Contacts between the two chains:
Residue A16 in protein 1 contacts residue F4 in protein 2 (closest heavy-atom distance 3.9 Å).
Residue Y58 in protein 1 is in contact with residue R2 in protein 2 (closest heavy-atom distance 2.6 Å).
Residue F53 in protein 1 contacts residue V6 in protein 2 (closest heavy-atom distance 3.7 Å).
Residue L57 in protein 1 is in contact with residue F4 in protein 2 (closest heavy-atom distance 2.8 Å).
Residue D56 in protein 1 interacts with residue F4 in protein 2 (closest heavy-atom distance 2.8 Å).
Residue I54 in protein 1 contacts residue I8 in protein 2 (closest heavy-atom distance 4.8 Å).
Residue N43 in protein 1 contacts residue M5 in protein 2 (closest heavy-atom distance 4.3 Å).
Residue V31 in protein 1 contacts residue I8 in protein 2 (closest heavy-atom distance 5.0 Å).
Residue I55 in protein 1 is in contact with residue M5 in protein 2 (closest heavy-atom distance 3.5 Å).
Residue D56 in protein 1 is in contact with residue V6 in protein 2 (closest heavy-atom distance 5.0 Å).
Residue A16 in protein 1 contacts residue V6 in protein 2 (closest heavy-atom distance 3.7 Å).
Residue D56 in protein 1 contacts residue S3 in protein 2 (closest heavy-atom distance 3.2 Å).
Residue V6 in protein 1 is in contact with residue R2 in protein 2 (closest heavy-atom distance 4.4 Å).
Residue I54 in protein 1 contacts residue M5 in protein 2 (closest heavy-atom distance 3.7 Å).
Residue Y58 in protein 1 contacts residue F4 in protein 2 (closest heavy-atom distance 3.9 Å).
Residue G51 in protein 1 is in contact with residue T10 in protein 2 (closest heavy-atom distance 2.7 Å).
Residue E13 in protein 1 interacts with residue F4 in protein 2 (closest heavy-atom distance 3.8 Å).
Residue I55 in protein 1 contacts residue I8 in protein 2 (closest heavy-atom distance 4.7 Å).
Residue I54 in protein 1 contacts residue V6 in protein 2 (closest heavy-atom distance 3.4 Å).
Residue V30 in protein 1 is in contact with residue I8 in protein 2 (closest heavy-atom distance 4.3 Å).
Residue E52 in protein 1 is in contact with residue T10 in protein 2 (closest heavy-atom distance 4.9 Å).
Residue E52 in protein 1 interacts with residue R9 in protein 2 (closest heavy-atom distance 4.4 Å).
Residue L19 in protein 1 contacts residue I8 in protein 2 (closest heavy-atom distance 3.9 Å).
Residue T5 in protein 1 is in contact with residue F4 in protein 2 (closest heavy-atom distance 4.0 Å).
Residue E52 in protein 1 interacts with residue K7 in protein 2 (closest heavy-atom distance 3.2 Å).
Residue G51 in protein 1 is in contact with residue R9 in protein 2 (closest heavy-atom distance 3.5 Å).
Residue F53 in protein 1 contacts residue K7 in protein 2 (closest heavy-atom distance 3.7 Å).
Residue I55 in protein 1 is in contact with residue V6 in protein 2 (closest heavy-atom distance 2.8 Å).
Residue E52 in protein 1 contacts residue I8 in protein 2 (closest heavy-atom distance 3.3 Å).
Residue S4 in protein 1 is in contact with residue S3 in protein 2 (closest heavy-atom distance 3.4 Å).
Residue D56 in protein 1 contacts residue M5 in protein 2 (closest heavy-atom distance 3.6 Å).
Residue I55 in protein 1 interacts with residue F4 in protein 2 (closest heavy-atom distance 3.6 Å).
Residue L27 in protein 1 interacts with residue I8 in protein 2 (closest heavy-atom distance 3.7 Å).
Residue L57 in protein 1 is in contact with residue V6 in protein 2 (closest heavy-atom distance 3.7 Å).
Residue D56 in protein 1 contacts residue R2 in protein 2 (closest heavy-atom distance 4.2 Å).
Residue S4 in protein 1 contacts residue R2 in protein 2 (closest heavy-atom distance 3.4 Å).
Residue Y58 in protein 1 contacts residue S3 in protein 2 (closest heavy-atom distance 3.8 Å).
Residue L12 in protein 1 is in contact with residue F4 in protein 2 (closest heavy-atom distance 3.8 Å).
Residue G51 in protein 1 is in contact with residue I8 in protein 2 (closest heavy-atom distance 4.0 Å).
Residue L19 in protein 1 contacts residue V6 in protein 2 (closest heavy-atom distance 4.3 Å).
Residue A3 in protein 1 is in contact with residue R2 in protein 2 (closest heavy-atom distance 3.5 Å).
Residue E50 in protein 1 is in contact with residue T10 in protein 2 (closest heavy-atom distance 4.4 Å).
Residue F53 in protein 1 is in contact with residue R9 in protein 2 (closest heavy-atom distance 4.9 Å).
Residue S4 in protein 1 is in contact with residue F4 in protein 2 (closest heavy-atom distance 3.5 Å).
Residue I54 in protein 1 is in contact with residue K7 in protein 2 (closest heavy-atom distance 3.4 Å).
Residue F53 in protein 1 interacts with residue I8 in protein 2 (closest heavy-atom distance 2.7 Å).
Residue L27 in protein 1 contacts residue R9 in protein 2 (closest heavy-atom distance 4.5 Å).
Residue L57 in protein 1 interacts with residue M5 in protein 2 (closest heavy-atom distance 4.9 Å).

Sequence of protein 1:
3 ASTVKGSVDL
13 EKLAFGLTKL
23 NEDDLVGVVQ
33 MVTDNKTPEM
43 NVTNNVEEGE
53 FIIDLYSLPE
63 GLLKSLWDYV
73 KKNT

The following describes two proteins that form a bound complex.

Sequence of protein 2:
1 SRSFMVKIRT